Sequence of chain A:
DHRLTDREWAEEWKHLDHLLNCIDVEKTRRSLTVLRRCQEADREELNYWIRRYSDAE

This data describes a binding interaction between two proteins.

Residue-level contacts at the interface:
Residue Q51 in chain A is in contact with residue W23 in chain B (closest heavy-atom distance 3.8 Å).
Residue L47 in chain A contacts residue L26 in chain B (closest heavy-atom distance 3.5 Å).
Residue W23 in chain A contacts residue Q51 in chain B (closest heavy-atom distance 3.8 Å).
Residue E57 in chain A is in contact with residue R13 in chain B (closest heavy-atom distance 3.2 Å).
Residue L26 in chain A interacts with residue L47 in chain B (closest heavy-atom distance 3.5 Å).
Residue W19 in chain A interacts with residue D54 in chain B (closest heavy-atom distance 3.7 Å).
Residue W23 in chain A is in contact with residue L47 in chain B (closest heavy-atom distance 3.6 Å).
Residue E22 in chain A contacts residue L47 in chain B (closest heavy-atom distance 4.2 Å).
Residue L47 in chain A contacts residue W23 in chain B (closest heavy-atom distance 3.6 Å).
Residue C50 in chain A contacts residue L14 in chain B (closest heavy-atom distance 4.1 Å).
Residue V37 in chain A is in contact with residue I33 in chain B (closest heavy-atom distance 4.0 Å).
Residue I33 in chain A is in contact with residue T40 in chain B (closest heavy-atom distance 4.2 Å).
Residue W19 in chain A is in contact with residue Q51 in chain B (closest heavy-atom distance 3.6 Å).
Residue L29 in chain A interacts with residue T40 in chain B (closest heavy-atom distance 3.7 Å).
Residue S43 in chain A interacts with residue L29 in chain B (closest heavy-atom distance 4.1 Å).
Residue L47 in chain A interacts with residue W19 in chain B (closest heavy-atom distance 4.0 Å).
Residue W19 in chain A interacts with residue L47 in chain B (closest heavy-atom distance 4.0 Å).
Residue L47 in chain A is in contact with residue E22 in chain B (closest heavy-atom distance 4.2 Å).
Residue W19 in chain A is in contact with residue C50 in chain B (closest heavy-atom distance 3.7 Å).
Residue T40 in chain A interacts with residue I33 in chain B (closest heavy-atom distance 4.2 Å).
Residue L26 in chain A contacts residue T40 in chain B (closest heavy-atom distance 4.3 Å).
Residue L26 in chain A is in contact with residue S43 in chain B (closest heavy-atom distance 3.7 Å).
Residue L26 in chain A is in contact with residue L44 in chain B (closest heavy-atom distance 3.5 Å).
Residue H25 in chain A is in contact with residue S43 in chain B (closest heavy-atom distance 3.4 Å).
Residue T40 in chain A contacts residue L29 in chain B (closest heavy-atom distance 3.7 Å).
Residue L29 in chain A contacts residue S43 in chain B (closest heavy-atom distance 4.1 Å).
Residue I33 in chain A is in contact with residue I33 in chain B (closest heavy-atom distance 4.1 Å).
Residue R13 in chain A contacts residue D54 in chain B (closest heavy-atom distance 3.7 Å).
Residue T40 in chain A contacts residue L26 in chain B (closest heavy-atom distance 4.3 Å).
Residue K39 in chain A contacts residue L29 in chain B (closest heavy-atom distance 4.1 Å).
Residue I33 in chain A interacts with residue V37 in chain B (closest heavy-atom distance 4.0 Å).
Residue C50 in chain A contacts residue W19 in chain B (closest heavy-atom distance 3.7 Å).
Residue D54 in chain A contacts residue W19 in chain B (closest heavy-atom distance 3.7 Å).
Residue L29 in chain A interacts with residue K39 in chain B (closest heavy-atom distance 4.1 Å).
Residue R13 in chain A contacts residue E57 in chain B (closest heavy-atom distance 3.2 Å).
Residue S43 in chain A interacts with residue H25 in chain B (closest heavy-atom distance 3.4 Å).
Residue T40 in chain A interacts with residue L30 in chain B (closest heavy-atom distance 4.5 Å).
Residue L30 in chain A contacts residue T40 in chain B (closest heavy-atom distance 4.5 Å).
Residue D54 in chain A contacts residue R13 in chain B (closest heavy-atom distance 3.7 Å).
Residue L14 in chain A is in contact with residue C50 in chain B (closest heavy-atom distance 4.1 Å).
Residue L44 in chain A interacts with residue L26 in chain B (closest heavy-atom distance 3.5 Å).
Residue Q51 in chain A interacts with residue W19 in chain B (closest heavy-atom distance 3.6 Å).
Residue S43 in chain A contacts residue L26 in chain B (closest heavy-atom distance 3.7 Å).

Sequence of chain B:
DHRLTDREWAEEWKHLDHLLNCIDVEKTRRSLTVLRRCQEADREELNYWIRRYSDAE